The following describes two proteins that form a bound complex.

Sequence of chain B:
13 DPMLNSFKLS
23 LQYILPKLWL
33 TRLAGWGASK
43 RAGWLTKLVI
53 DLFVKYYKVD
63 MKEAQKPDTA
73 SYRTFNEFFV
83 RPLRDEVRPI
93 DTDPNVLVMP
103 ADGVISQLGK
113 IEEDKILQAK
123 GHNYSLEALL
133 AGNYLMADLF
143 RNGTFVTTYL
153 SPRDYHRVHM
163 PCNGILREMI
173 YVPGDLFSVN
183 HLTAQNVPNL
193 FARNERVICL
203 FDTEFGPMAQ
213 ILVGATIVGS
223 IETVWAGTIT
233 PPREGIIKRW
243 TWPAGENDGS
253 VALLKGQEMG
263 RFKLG

Contacts between the two chains:
Residue D104 in chain B interacts with residue I26 in chain A (closest heavy-atom distance 3.0 Å).
Residue V100 in chain B is in contact with residue Q28 in chain A (closest heavy-atom distance 3.2 Å).
Residue Q212 in chain B is in contact with residue I4 in chain A (closest heavy-atom distance 3.5 Å).
Residue V98 in chain B is in contact with residue V32 in chain A (closest heavy-atom distance 3.6 Å).
Residue L110 in chain B interacts with residue L14 in chain A (closest heavy-atom distance 3.6 Å).
Residue V100 in chain B is in contact with residue G27 in chain A (closest heavy-atom distance 3.2 Å).
Residue L99 in chain B contacts residue L30 in chain A (closest heavy-atom distance 2.7 Å).
Residue D104 in chain B is in contact with residue T24 in chain A (closest heavy-atom distance 3.3 Å).
Residue F147 in chain B contacts residue N5 in chain A (closest heavy-atom distance 3.2 Å).
Residue S108 in chain B is in contact with residue S20 in chain A (closest heavy-atom distance 3.5 Å).
Residue P102 in chain B interacts with residue N5 in chain A (closest heavy-atom distance 3.3 Å).
Residue L128 in chain B contacts residue L6 in chain A (closest heavy-atom distance 3.6 Å).
Residue A103 in chain B interacts with residue T24 in chain A (closest heavy-atom distance 2.9 Å).
Residue F142 in chain B contacts residue L6 in chain A (closest heavy-atom distance 3.4 Å).
Residue A103 in chain B interacts with residue I26 in chain A (closest heavy-atom distance 3.5 Å).
Residue V98 in chain B is in contact with residue A31 in chain A (closest heavy-atom distance 3.2 Å).
Residue I213 in chain B contacts residue I4 in chain A (closest heavy-atom distance 2.7 Å).
Residue T149 in chain B contacts residue I4 in chain A (closest heavy-atom distance 3.5 Å).
Residue N97 in chain B contacts residue V32 in chain A (closest heavy-atom distance 3.3 Å).
Residue M101 in chain B contacts residue L18 in chain A (closest heavy-atom distance 3.6 Å).
Residue G105 in chain B contacts residue T24 in chain A (closest heavy-atom distance 2.7 Å).
Residue F142 in chain B contacts residue F7 in chain A (closest heavy-atom distance 3.5 Å).
Residue A211 in chain B contacts residue L6 in chain A (closest heavy-atom distance 2.9 Å).
Residue M101 in chain B contacts residue I26 in chain A (closest heavy-atom distance 2.5 Å).
Residue V181 in chain B interacts with residue T2 in chain A (closest heavy-atom distance 3.1 Å).
Residue I107 in chain B interacts with residue T24 in chain A (closest heavy-atom distance 3.4 Å).
Residue F264 in chain B interacts with residue T2 in chain A (closest heavy-atom distance 3.5 Å).
Residue I107 in chain B is in contact with residue E19 in chain A (closest heavy-atom distance 3.6 Å).
Residue M101 in chain B interacts with residue T24 in chain A (closest heavy-atom distance 3.5 Å).
Residue I107 in chain B is in contact with residue L21 in chain A (closest heavy-atom distance 2.7 Å).
Residue G145 in chain B contacts residue P9 in chain A (closest heavy-atom distance 3.6 Å).
Residue M210 in chain B is in contact with residue L6 in chain A (closest heavy-atom distance 3.5 Å).
Residue R143 in chain B is in contact with residue P9 in chain A (closest heavy-atom distance 3.4 Å).
Residue V148 in chain B interacts with residue I4 in chain A (closest heavy-atom distance 3.4 Å).
Residue A211 in chain B contacts residue N5 in chain A (closest heavy-atom distance 3.2 Å).
Residue F207 in chain B contacts residue S33 in chain A (closest heavy-atom distance 3.4 Å).
Residue F193 in chain B contacts residue T2 in chain A (closest heavy-atom distance 3.5 Å).
Residue D93 in chain B is in contact with residue G27 in chain A (closest heavy-atom distance 3.4 Å).
Residue M101 in chain B is in contact with residue K25 in chain A (closest heavy-atom distance 3.3 Å).
Residue M210 in chain B interacts with residue F7 in chain A (closest heavy-atom distance 3.3 Å).
Residue T150 in chain B interacts with residue T2 in chain A (closest heavy-atom distance 3.1 Å).
Residue V215 in chain B is in contact with residue T2 in chain A (closest heavy-atom distance 2.9 Å).
Residue V148 in chain B contacts residue N5 in chain A (closest heavy-atom distance 2.9 Å).
Residue T146 in chain B interacts with residue F7 in chain A (closest heavy-atom distance 2.9 Å).
Residue L99 in chain B contacts residue A31 in chain A (closest heavy-atom distance 2.5 Å).
Residue P91 in chain B interacts with residue G27 in chain A (closest heavy-atom distance 3.2 Å).
Residue G145 in chain B interacts with residue F7 in chain A (closest heavy-atom distance 3.5 Å).
Residue Y157 in chain B interacts with residue I26 in chain A (closest heavy-atom distance 3.2 Å).
Residue I107 in chain B is in contact with residue S22 in chain A (closest heavy-atom distance 3.1 Å).
Residue T150 in chain B is in contact with residue V3 in chain A (closest heavy-atom distance 2.8 Å).
Residue D104 in chain B interacts with residue K25 in chain A (closest heavy-atom distance 3.4 Å).
Residue T146 in chain B interacts with residue L6 in chain A (closest heavy-atom distance 3.6 Å).
Residue N97 in chain B interacts with residue S33 in chain A (closest heavy-atom distance 2.7 Å).
Residue Q212 in chain B contacts residue N5 in chain A (closest heavy-atom distance 2.8 Å).
Residue I213 in chain B interacts with residue V3 in chain A (closest heavy-atom distance 3.0 Å).
Residue T149 in chain B contacts residue V3 in chain A (closest heavy-atom distance 3.5 Å).
Residue F207 in chain B is in contact with residue K11 in chain A (closest heavy-atom distance 3.0 Å).
Residue M101 in chain B contacts residue Q28 in chain A (closest heavy-atom distance 2.9 Å).
Residue N144 in chain B is in contact with residue P9 in chain A (closest heavy-atom distance 3.5 Å).
Residue V106 in chain B interacts with residue S22 in chain A (closest heavy-atom distance 3.4 Å).

Sequence of chain A:
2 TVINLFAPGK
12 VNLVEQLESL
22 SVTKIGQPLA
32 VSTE